The following describes two proteins that form a bound complex.

Sequence of the first protein:
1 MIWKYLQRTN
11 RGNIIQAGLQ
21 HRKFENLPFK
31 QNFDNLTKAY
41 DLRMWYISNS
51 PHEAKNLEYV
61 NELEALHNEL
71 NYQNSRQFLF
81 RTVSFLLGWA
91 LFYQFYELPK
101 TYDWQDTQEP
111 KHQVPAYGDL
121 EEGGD

Interface contacts:
Residue L6 in the first protein interacts with residue Y69 in the second protein (closest heavy-atom distance 3.7 Å).
Residue Q7 in the first protein interacts with residue L70 in the second protein (closest heavy-atom distance 3.5 Å).
Residue T9 in the first protein interacts with residue L70 in the second protein (closest heavy-atom distance 3.8 Å).
Residue N13 in the first protein contacts residue Y64 in the second protein (closest heavy-atom distance 4.3 Å).
Residue L6 in the first protein contacts residue L70 in the second protein (closest heavy-atom distance 3.4 Å).
Residue T9 in the first protein interacts with residue D66 in the second protein (closest heavy-atom distance 3.6 Å).
Residue I14 in the first protein is in contact with residue Y64 in the second protein (closest heavy-atom distance 3.7 Å).
Residue L57 in the first protein interacts with residue I28 in the second protein (closest heavy-atom distance 4.5 Å).
Residue L6 in the first protein is in contact with residue I73 in the second protein (closest heavy-atom distance 4.9 Å).
Residue T9 in the first protein interacts with residue Y64 in the second protein (closest heavy-atom distance 4.3 Å).
Residue N13 in the first protein is in contact with residue D66 in the second protein (closest heavy-atom distance 3.5 Å).

Sequence of the second protein:
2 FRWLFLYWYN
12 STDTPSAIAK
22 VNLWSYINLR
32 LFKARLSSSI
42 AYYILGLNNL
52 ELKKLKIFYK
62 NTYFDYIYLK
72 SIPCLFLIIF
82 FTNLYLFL